Interface contacts:
Residue H175 in chain B contacts residue D33 in chain A (closest heavy-atom distance 3.3 Å).
Residue V220 in chain B contacts residue T14 in chain A (closest heavy-atom distance 4.5 Å).
Residue H175 in chain B interacts with residue T14 in chain A (closest heavy-atom distance 4.0 Å).
Residue H175 in chain B contacts residue N15 in chain A (closest heavy-atom distance 3.8 Å).
Residue D28 in chain B is in contact with residue R17 in chain A (closest heavy-atom distance 4.8 Å).

This data describes a binding interaction between two proteins.

Sequence of chain B:
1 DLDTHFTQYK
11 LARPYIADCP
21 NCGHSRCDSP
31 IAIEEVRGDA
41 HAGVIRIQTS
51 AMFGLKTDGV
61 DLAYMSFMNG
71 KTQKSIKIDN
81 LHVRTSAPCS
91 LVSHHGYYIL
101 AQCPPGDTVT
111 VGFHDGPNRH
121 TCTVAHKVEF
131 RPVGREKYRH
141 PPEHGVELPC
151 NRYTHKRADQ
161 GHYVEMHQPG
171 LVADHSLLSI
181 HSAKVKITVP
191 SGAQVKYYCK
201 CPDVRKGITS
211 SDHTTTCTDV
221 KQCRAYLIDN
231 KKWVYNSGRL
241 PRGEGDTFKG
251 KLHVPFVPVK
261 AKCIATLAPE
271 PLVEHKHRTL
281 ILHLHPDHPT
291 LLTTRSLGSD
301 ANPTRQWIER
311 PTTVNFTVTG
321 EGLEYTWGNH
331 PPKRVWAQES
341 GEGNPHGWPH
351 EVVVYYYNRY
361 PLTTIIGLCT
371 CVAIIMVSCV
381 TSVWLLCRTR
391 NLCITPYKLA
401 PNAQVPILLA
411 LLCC

Sequence of chain A:
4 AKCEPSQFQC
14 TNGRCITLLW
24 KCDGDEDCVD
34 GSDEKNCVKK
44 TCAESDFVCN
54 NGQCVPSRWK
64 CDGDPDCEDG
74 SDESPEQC